Sequence of protein 2:
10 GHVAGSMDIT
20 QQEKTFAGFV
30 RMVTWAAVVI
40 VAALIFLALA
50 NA

These two protein chains interact to form a complex.

Contacts between the two chains:
Residue L213 in protein 1 is in contact with residue Q21 in protein 2 (closest heavy-atom distance 4.7 Å).
Residue W237 in protein 1 contacts residue F28 in protein 2 (closest heavy-atom distance 3.6 Å).
Residue L213 in protein 1 is in contact with residue T24 in protein 2 (closest heavy-atom distance 4.1 Å).
Residue L554 in protein 1 is in contact with residue M16 in protein 2 (closest heavy-atom distance 4.2 Å).
Residue L213 in protein 1 contacts residue F28 in protein 2 (closest heavy-atom distance 3.9 Å).
Residue R216 in protein 1 interacts with residue Q21 in protein 2 (closest heavy-atom distance 4.9 Å).
Residue N214 in protein 1 is in contact with residue Q21 in protein 2 (closest heavy-atom distance 3.1 Å).
Residue M222 in protein 1 contacts residue T24 in protein 2 (closest heavy-atom distance 4.6 Å).
Residue T343 in protein 1 contacts residue N50 in protein 2 (closest heavy-atom distance 4.3 Å).
Residue R216 in protein 1 is in contact with residue T24 in protein 2 (closest heavy-atom distance 3.7 Å).

Sequence of protein 1:
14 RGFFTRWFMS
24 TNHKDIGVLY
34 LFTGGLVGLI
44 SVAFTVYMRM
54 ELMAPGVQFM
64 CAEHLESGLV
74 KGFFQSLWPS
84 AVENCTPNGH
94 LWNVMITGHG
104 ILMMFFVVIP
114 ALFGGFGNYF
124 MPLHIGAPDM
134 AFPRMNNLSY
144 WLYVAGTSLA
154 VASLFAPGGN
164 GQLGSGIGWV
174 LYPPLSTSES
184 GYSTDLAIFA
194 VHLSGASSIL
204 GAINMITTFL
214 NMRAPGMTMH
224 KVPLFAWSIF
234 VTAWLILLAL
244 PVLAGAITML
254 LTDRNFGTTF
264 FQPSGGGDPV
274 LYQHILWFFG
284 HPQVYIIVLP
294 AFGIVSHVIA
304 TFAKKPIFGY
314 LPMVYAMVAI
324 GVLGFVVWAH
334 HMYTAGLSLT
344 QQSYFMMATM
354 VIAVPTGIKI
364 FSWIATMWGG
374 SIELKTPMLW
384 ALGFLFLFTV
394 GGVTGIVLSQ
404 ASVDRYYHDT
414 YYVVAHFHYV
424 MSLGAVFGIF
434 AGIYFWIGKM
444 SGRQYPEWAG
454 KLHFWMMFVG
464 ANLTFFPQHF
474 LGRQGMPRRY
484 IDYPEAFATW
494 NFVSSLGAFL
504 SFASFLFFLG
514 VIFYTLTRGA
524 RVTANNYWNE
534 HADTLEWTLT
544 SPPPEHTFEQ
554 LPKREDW